These two protein chains interact to form a complex.

Sequence of the second protein:
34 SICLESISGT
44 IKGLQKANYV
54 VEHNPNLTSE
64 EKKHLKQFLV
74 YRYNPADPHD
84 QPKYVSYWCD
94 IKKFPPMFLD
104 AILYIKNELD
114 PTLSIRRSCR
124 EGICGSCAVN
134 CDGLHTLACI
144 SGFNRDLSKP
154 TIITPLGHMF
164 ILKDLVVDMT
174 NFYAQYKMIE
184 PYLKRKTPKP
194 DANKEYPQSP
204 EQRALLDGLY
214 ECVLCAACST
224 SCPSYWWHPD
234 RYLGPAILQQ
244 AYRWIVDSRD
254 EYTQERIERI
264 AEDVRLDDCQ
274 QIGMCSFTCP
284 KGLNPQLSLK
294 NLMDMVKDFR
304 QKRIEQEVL

Contacts between the two chains:
Residue S34 in the second protein interacts with residue H3 in the first protein (closest heavy-atom distance 4.9 Å).
Residue S34 in the second protein is in contact with residue N2 in the first protein (closest heavy-atom distance 3.9 Å).

Sequence of the first protein:
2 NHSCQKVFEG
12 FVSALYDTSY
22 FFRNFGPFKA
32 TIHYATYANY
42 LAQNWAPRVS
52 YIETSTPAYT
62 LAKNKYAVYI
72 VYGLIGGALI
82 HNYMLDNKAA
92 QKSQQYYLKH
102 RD